These two protein chains interact to form a complex.

Sequence of protein 2:
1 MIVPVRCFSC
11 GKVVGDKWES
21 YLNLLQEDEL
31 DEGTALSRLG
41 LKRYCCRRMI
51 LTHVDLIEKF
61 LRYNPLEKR

Sequence of protein 1:
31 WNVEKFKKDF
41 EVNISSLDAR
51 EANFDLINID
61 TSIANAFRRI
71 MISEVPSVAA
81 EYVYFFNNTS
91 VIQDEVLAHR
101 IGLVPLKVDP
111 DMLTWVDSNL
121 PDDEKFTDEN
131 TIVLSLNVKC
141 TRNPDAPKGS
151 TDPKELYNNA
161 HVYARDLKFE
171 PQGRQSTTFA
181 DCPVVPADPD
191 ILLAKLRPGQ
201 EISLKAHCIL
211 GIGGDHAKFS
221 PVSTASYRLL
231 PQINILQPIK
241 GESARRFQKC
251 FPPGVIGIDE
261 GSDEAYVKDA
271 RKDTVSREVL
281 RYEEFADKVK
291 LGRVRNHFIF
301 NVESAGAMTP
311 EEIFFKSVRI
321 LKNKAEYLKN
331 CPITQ

Residue-level contacts at the interface:
Residue I191 in protein 1 is in contact with residue V5 in protein 2 (closest heavy-atom distance 4.3 Å).
Residue I191 in protein 1 interacts with residue D16 in protein 2 (closest heavy-atom distance 3.6 Å).
Residue I92 in protein 1 interacts with residue I2 in protein 2 (closest heavy-atom distance 4.2 Å).
Residue Y163 in protein 1 is in contact with residue E19 in protein 2 (closest heavy-atom distance 2.8 Å).
Residue R197 in protein 1 contacts residue L61 in protein 2 (closest heavy-atom distance 3.4 Å).
Residue K154 in protein 1 is in contact with residue E19 in protein 2 (closest heavy-atom distance 4.2 Å).
Residue H161 in protein 1 interacts with residue E19 in protein 2 (closest heavy-atom distance 2.8 Å).
Residue Q200 in protein 1 contacts residue N64 in protein 2 (closest heavy-atom distance 2.9 Å).
Residue R197 in protein 1 is in contact with residue N64 in protein 2 (closest heavy-atom distance 3.8 Å).
Residue I191 in protein 1 interacts with residue V13 in protein 2 (closest heavy-atom distance 4.0 Å).
Residue P198 in protein 1 contacts residue E67 in protein 2 (closest heavy-atom distance 3.3 Å).
Residue T89 in protein 1 contacts residue L66 in protein 2 (closest heavy-atom distance 3.8 Å).
Residue P198 in protein 1 is in contact with residue N64 in protein 2 (closest heavy-atom distance 2.9 Å).
Residue K195 in protein 1 contacts residue E58 in protein 2 (closest heavy-atom distance 2.8 Å).
Residue V104 in protein 1 contacts residue V5 in protein 2 (closest heavy-atom distance 4.3 Å).
Residue A305 in protein 1 contacts residue R6 in protein 2 (closest heavy-atom distance 4.3 Å).
Residue L196 in protein 1 interacts with residue L61 in protein 2 (closest heavy-atom distance 4.1 Å).
Residue R100 in protein 1 is in contact with residue P4 in protein 2 (closest heavy-atom distance 4.0 Å).
Residue V91 in protein 1 contacts residue I57 in protein 2 (closest heavy-atom distance 3.9 Å).
Residue R197 in protein 1 contacts residue E58 in protein 2 (closest heavy-atom distance 2.8 Å).
Residue L103 in protein 1 interacts with residue V5 in protein 2 (closest heavy-atom distance 3.6 Å).
Residue S223 in protein 1 is in contact with residue R43 in protein 2 (closest heavy-atom distance 3.1 Å).
Residue K218 in protein 1 interacts with residue R6 in protein 2 (closest heavy-atom distance 3.4 Å).
Residue G199 in protein 1 is in contact with residue L66 in protein 2 (closest heavy-atom distance 3.3 Å).
Residue S223 in protein 1 is in contact with residue G11 in protein 2 (closest heavy-atom distance 4.0 Å).
Residue L103 in protein 1 contacts residue R6 in protein 2 (closest heavy-atom distance 2.7 Å).
Residue V91 in protein 1 is in contact with residue L61 in protein 2 (closest heavy-atom distance 4.4 Å).
Residue D188 in protein 1 interacts with residue V13 in protein 2 (closest heavy-atom distance 3.7 Å).
Residue D190 in protein 1 is in contact with residue G15 in protein 2 (closest heavy-atom distance 4.0 Å).
Residue E303 in protein 1 is in contact with residue R43 in protein 2 (closest heavy-atom distance 2.1 Å).
Residue R142 in protein 1 is in contact with residue E67 in protein 2 (closest heavy-atom distance 3.2 Å).
Residue D190 in protein 1 interacts with residue D16 in protein 2 (closest heavy-atom distance 3.4 Å).
Residue L192 in protein 1 contacts residue V3 in protein 2 (closest heavy-atom distance 4.1 Å).
Residue L192 in protein 1 interacts with residue G15 in protein 2 (closest heavy-atom distance 3.1 Å).
Residue Q200 in protein 1 interacts with residue L66 in protein 2 (closest heavy-atom distance 4.1 Å).
Residue R100 in protein 1 interacts with residue I2 in protein 2 (closest heavy-atom distance 3.2 Å).
Residue S223 in protein 1 interacts with residue C10 in protein 2 (closest heavy-atom distance 3.7 Å).
Residue K195 in protein 1 is in contact with residue I57 in protein 2 (closest heavy-atom distance 4.2 Å).
Residue K195 in protein 1 interacts with residue D55 in protein 2 (closest heavy-atom distance 2.9 Å).
Residue I191 in protein 1 interacts with residue G15 in protein 2 (closest heavy-atom distance 3.7 Å).
Residue T224 in protein 1 interacts with residue R43 in protein 2 (closest heavy-atom distance 3.5 Å).
Residue P198 in protein 1 is in contact with residue L66 in protein 2 (closest heavy-atom distance 3.4 Å).
Residue K195 in protein 1 contacts residue I2 in protein 2 (closest heavy-atom distance 4.0 Å).
Residue L193 in protein 1 is in contact with residue I2 in protein 2 (closest heavy-atom distance 4.1 Å).
Residue R100 in protein 1 is in contact with residue V3 in protein 2 (closest heavy-atom distance 2.1 Å).
Residue V91 in protein 1 is in contact with residue F60 in protein 2 (closest heavy-atom distance 3.9 Å).
Residue R100 in protein 1 is in contact with residue V5 in protein 2 (closest heavy-atom distance 3.7 Å).
Residue S223 in protein 1 is in contact with residue K12 in protein 2 (closest heavy-atom distance 3.6 Å).
Residue I92 in protein 1 contacts residue I57 in protein 2 (closest heavy-atom distance 3.9 Å).
Residue T224 in protein 1 contacts residue C10 in protein 2 (closest heavy-atom distance 3.5 Å).
Residue S220 in protein 1 is in contact with residue R6 in protein 2 (closest heavy-atom distance 4.3 Å).
Residue D188 in protein 1 is in contact with residue D16 in protein 2 (closest heavy-atom distance 4.0 Å).
Residue P105 in protein 1 contacts residue V13 in protein 2 (closest heavy-atom distance 3.6 Å).
Residue L192 in protein 1 interacts with residue E19 in protein 2 (closest heavy-atom distance 3.9 Å).
Residue K195 in protein 1 is in contact with residue L61 in protein 2 (closest heavy-atom distance 3.7 Å).
Residue S223 in protein 1 is in contact with residue V13 in protein 2 (closest heavy-atom distance 4.2 Å).
Residue A194 in protein 1 interacts with residue I2 in protein 2 (closest heavy-atom distance 3.9 Å).
Residue L192 in protein 1 contacts residue I2 in protein 2 (closest heavy-atom distance 4.1 Å).
Residue P105 in protein 1 interacts with residue R6 in protein 2 (closest heavy-atom distance 4.1 Å).
Residue V91 in protein 1 contacts residue M1 in protein 2 (closest heavy-atom distance 3.4 Å).